Contacts between the two chains:
Residue A163 in chain A contacts residue D210 in chain B (closest heavy-atom distance 3.4 Å).
Residue A161 in chain A contacts residue D210 in chain B (closest heavy-atom distance 3.9 Å).
Residue K126 in chain A contacts residue F204 in chain B (closest heavy-atom distance 3.7 Å).
Residue H92 in chain A is in contact with residue L114 in chain B (closest heavy-atom distance 3.7 Å).
Residue K269 in chain A is in contact with residue S220 in chain B (closest heavy-atom distance 2.9 Å).
Residue H92 in chain A contacts residue D117 in chain B (closest heavy-atom distance 2.8 Å).
Residue T257 in chain A interacts with residue E184 in chain B (closest heavy-atom distance 4.0 Å).
Residue T257 in chain A contacts residue R181 in chain B (closest heavy-atom distance 3.7 Å).
Residue K269 in chain A interacts with residue S217 in chain B (closest heavy-atom distance 3.6 Å).
Residue K272 in chain A interacts with residue H153 in chain B (closest heavy-atom distance 3.9 Å).
Residue R264 in chain A is in contact with residue R181 in chain B (closest heavy-atom distance 3.1 Å).
Residue H128 in chain A interacts with residue F204 in chain B (closest heavy-atom distance 3.2 Å).
Residue T257 in chain A is in contact with residue E185 in chain B (closest heavy-atom distance 3.6 Å).
Residue K269 in chain A contacts residue W216 in chain B (closest heavy-atom distance 3.9 Å).
Residue Y280 in chain A contacts residue F49 in chain B (closest heavy-atom distance 3.7 Å).
Residue K272 in chain A contacts residue S217 in chain B (closest heavy-atom distance 3.8 Å).
Residue Y280 in chain A is in contact with residue K48 in chain B (closest heavy-atom distance 3.9 Å).
Residue L88 in chain A interacts with residue K149 in chain B (closest heavy-atom distance 3.9 Å).
Residue D125 in chain A interacts with residue K211 in chain B (closest heavy-atom distance 3.4 Å).
Residue Q123 in chain A interacts with residue Y148 in chain B (closest heavy-atom distance 3.6 Å).
Residue L83 in chain A contacts residue N155 in chain B (closest heavy-atom distance 3.8 Å).
Residue D268 in chain A contacts residue R188 in chain B (closest heavy-atom distance 2.7 Å).
Residue T56 in chain A interacts with residue S213 in chain B (closest heavy-atom distance 3.7 Å).
Residue T56 in chain A is in contact with residue G214 in chain B (closest heavy-atom distance 3.8 Å).
Residue E255 in chain A interacts with residue R181 in chain B (closest heavy-atom distance 3.5 Å).
Residue G162 in chain A is in contact with residue D210 in chain B (closest heavy-atom distance 3.1 Å).
Residue N61 in chain A contacts residue E154 in chain B (closest heavy-atom distance 3.9 Å).
Residue K65 in chain A contacts residue E154 in chain B (closest heavy-atom distance 2.7 Å).
Residue Y280 in chain A contacts residue R45 in chain B (closest heavy-atom distance 3.6 Å).
Residue M256 in chain A is in contact with residue R181 in chain B (closest heavy-atom distance 3.5 Å).
Residue M127 in chain A contacts residue F204 in chain B (closest heavy-atom distance 3.2 Å).
Residue E164 in chain A is in contact with residue S209 in chain B (closest heavy-atom distance 3.7 Å).
Residue D125 in chain A interacts with residue F204 in chain B (closest heavy-atom distance 3.4 Å).
Residue D279 in chain A is in contact with residue K52 in chain B (closest heavy-atom distance 3.4 Å).
Residue E255 in chain A contacts residue R45 in chain B (closest heavy-atom distance 2.8 Å).
Residue A93 in chain A is in contact with residue F204 in chain B (closest heavy-atom distance 3.9 Å).
Residue A93 in chain A contacts residue N205 in chain B (closest heavy-atom distance 3.9 Å).
Residue T87 in chain A contacts residue K149 in chain B (closest heavy-atom distance 3.5 Å).
Residue Q123 in chain A is in contact with residue R218 in chain B (closest heavy-atom distance 3.3 Å).
Residue P91 in chain A interacts with residue K113 in chain B (closest heavy-atom distance 2.8 Å).
Residue T273 in chain A interacts with residue H221 in chain B (closest heavy-atom distance 3.6 Å).
Residue K269 in chain A interacts with residue E184 in chain B (closest heavy-atom distance 2.8 Å).
Residue T276 in chain A contacts residue H221 in chain B (closest heavy-atom distance 3.9 Å).
Residue T257 in chain A contacts residue R188 in chain B (closest heavy-atom distance 3.6 Å).
Residue N160 in chain A contacts residue D210 in chain B (closest heavy-atom distance 3.4 Å).
Residue Y280 in chain A interacts with residue L222 in chain B (closest heavy-atom distance 3.6 Å).
Residue N160 in chain A is in contact with residue Y148 in chain B (closest heavy-atom distance 4.0 Å).
Residue V85 in chain A contacts residue N155 in chain B (closest heavy-atom distance 4.1 Å).
Residue K272 in chain A interacts with residue R218 in chain B (closest heavy-atom distance 3.0 Å).
Residue K126 in chain A contacts residue Y148 in chain B (closest heavy-atom distance 3.1 Å).
Residue P91 in chain A is in contact with residue I146 in chain B (closest heavy-atom distance 4.0 Å).
Residue L88 in chain A contacts residue N155 in chain B (closest heavy-atom distance 3.5 Å).
Residue E164 in chain A interacts with residue D210 in chain B (closest heavy-atom distance 3.0 Å).
Residue T87 in chain A contacts residue Y148 in chain B (closest heavy-atom distance 3.5 Å).
Residue A129 in chain A is in contact with residue F204 in chain B (closest heavy-atom distance 3.7 Å).
Residue H92 in chain A contacts residue K113 in chain B (closest heavy-atom distance 3.8 Å).
Residue D279 in chain A is in contact with residue K48 in chain B (closest heavy-atom distance 3.7 Å).
Residue T56 in chain A contacts residue S217 in chain B (closest heavy-atom distance 2.8 Å).
Residue T273 in chain A interacts with residue S217 in chain B (closest heavy-atom distance 3.3 Å).
Residue E254 in chain A contacts residue R181 in chain B (closest heavy-atom distance 3.0 Å).

Sequence of chain A:
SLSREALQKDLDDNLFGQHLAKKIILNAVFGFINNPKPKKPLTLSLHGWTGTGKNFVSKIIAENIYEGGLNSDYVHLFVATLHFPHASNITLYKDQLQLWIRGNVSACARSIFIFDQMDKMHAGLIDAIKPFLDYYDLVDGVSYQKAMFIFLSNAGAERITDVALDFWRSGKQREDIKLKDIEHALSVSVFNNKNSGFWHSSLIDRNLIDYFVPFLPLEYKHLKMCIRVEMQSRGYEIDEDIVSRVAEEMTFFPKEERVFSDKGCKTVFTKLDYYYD

These two protein chains interact to form a complex.

Sequence of chain B:
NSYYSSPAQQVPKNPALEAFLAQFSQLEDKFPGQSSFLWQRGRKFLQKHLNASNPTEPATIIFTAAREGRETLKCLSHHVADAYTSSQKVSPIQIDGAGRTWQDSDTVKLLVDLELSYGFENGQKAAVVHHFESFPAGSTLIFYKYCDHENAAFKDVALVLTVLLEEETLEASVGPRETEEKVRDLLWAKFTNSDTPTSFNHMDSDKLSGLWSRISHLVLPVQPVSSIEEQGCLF